Sequence of chain A:
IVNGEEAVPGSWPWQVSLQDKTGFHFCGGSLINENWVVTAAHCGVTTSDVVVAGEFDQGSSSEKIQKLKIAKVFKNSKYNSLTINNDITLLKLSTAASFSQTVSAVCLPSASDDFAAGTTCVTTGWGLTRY

Sequence of chain B:
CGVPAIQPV

Residue-level contacts at the interface:
Residue S11 in chain A interacts with residue V9 in chain B (closest heavy-atom distance 4.8 Å).
Residue V8 in chain A interacts with residue P8 in chain B (closest heavy-atom distance 4.2 Å).
Residue C107 in chain A interacts with residue G2 in chain B (closest heavy-atom distance 4.5 Å).
Residue W14 in chain A interacts with residue V3 in chain B (closest heavy-atom distance 4.9 Å).
Residue V106 in chain A interacts with residue C1 in chain B (closest heavy-atom distance 4.2 Å).
Residue C107 in chain A contacts residue C1 in chain B (closest heavy-atom distance 1.8 Å).
Residue A105 in chain A is in contact with residue G2 in chain B (closest heavy-atom distance 3.2 Å).
Residue W14 in chain A is in contact with residue G2 in chain B (closest heavy-atom distance 4.0 Å).
Residue G10 in chain A is in contact with residue P4 in chain B (closest heavy-atom distance 4.8 Å).
Residue S11 in chain A interacts with residue I6 in chain B (closest heavy-atom distance 3.8 Å).
Residue S11 in chain A interacts with residue Q7 in chain B (closest heavy-atom distance 4.6 Å).
Residue P9 in chain A is in contact with residue I6 in chain B (closest heavy-atom distance 3.4 Å).
Residue P13 in chain A interacts with residue V3 in chain B (closest heavy-atom distance 4.5 Å).
Residue T102 in chain A is in contact with residue I6 in chain B (closest heavy-atom distance 3.9 Å).
Residue V8 in chain A contacts residue I6 in chain B (closest heavy-atom distance 3.6 Å).
Residue V8 in chain A is in contact with residue Q7 in chain B (closest heavy-atom distance 4.5 Å).
Residue G10 in chain A interacts with residue I6 in chain B (closest heavy-atom distance 4.2 Å).
Residue V106 in chain A is in contact with residue G2 in chain B (closest heavy-atom distance 4.9 Å).
Residue Q101 in chain A is in contact with residue A5 in chain B (closest heavy-atom distance 3.5 Å).
Residue L108 in chain A interacts with residue C1 in chain B (closest heavy-atom distance 4.6 Å).
Residue P13 in chain A contacts residue P4 in chain B (closest heavy-atom distance 3.5 Å).
Residue S11 in chain A contacts residue P8 in chain B (closest heavy-atom distance 3.3 Å).
Residue A105 in chain A interacts with residue C1 in chain B (closest heavy-atom distance 4.0 Å).
Residue V8 in chain A is in contact with residue V9 in chain B (closest heavy-atom distance 3.1 Å).
Residue Q101 in chain A is in contact with residue I6 in chain B (closest heavy-atom distance 4.5 Å).
Residue W14 in chain A interacts with residue P4 in chain B (closest heavy-atom distance 4.5 Å).
Residue S11 in chain A interacts with residue P4 in chain B (closest heavy-atom distance 3.6 Å).
Residue W12 in chain A interacts with residue P8 in chain B (closest heavy-atom distance 3.7 Å).

The following describes two proteins that form a bound complex.